Sequence of the second protein:
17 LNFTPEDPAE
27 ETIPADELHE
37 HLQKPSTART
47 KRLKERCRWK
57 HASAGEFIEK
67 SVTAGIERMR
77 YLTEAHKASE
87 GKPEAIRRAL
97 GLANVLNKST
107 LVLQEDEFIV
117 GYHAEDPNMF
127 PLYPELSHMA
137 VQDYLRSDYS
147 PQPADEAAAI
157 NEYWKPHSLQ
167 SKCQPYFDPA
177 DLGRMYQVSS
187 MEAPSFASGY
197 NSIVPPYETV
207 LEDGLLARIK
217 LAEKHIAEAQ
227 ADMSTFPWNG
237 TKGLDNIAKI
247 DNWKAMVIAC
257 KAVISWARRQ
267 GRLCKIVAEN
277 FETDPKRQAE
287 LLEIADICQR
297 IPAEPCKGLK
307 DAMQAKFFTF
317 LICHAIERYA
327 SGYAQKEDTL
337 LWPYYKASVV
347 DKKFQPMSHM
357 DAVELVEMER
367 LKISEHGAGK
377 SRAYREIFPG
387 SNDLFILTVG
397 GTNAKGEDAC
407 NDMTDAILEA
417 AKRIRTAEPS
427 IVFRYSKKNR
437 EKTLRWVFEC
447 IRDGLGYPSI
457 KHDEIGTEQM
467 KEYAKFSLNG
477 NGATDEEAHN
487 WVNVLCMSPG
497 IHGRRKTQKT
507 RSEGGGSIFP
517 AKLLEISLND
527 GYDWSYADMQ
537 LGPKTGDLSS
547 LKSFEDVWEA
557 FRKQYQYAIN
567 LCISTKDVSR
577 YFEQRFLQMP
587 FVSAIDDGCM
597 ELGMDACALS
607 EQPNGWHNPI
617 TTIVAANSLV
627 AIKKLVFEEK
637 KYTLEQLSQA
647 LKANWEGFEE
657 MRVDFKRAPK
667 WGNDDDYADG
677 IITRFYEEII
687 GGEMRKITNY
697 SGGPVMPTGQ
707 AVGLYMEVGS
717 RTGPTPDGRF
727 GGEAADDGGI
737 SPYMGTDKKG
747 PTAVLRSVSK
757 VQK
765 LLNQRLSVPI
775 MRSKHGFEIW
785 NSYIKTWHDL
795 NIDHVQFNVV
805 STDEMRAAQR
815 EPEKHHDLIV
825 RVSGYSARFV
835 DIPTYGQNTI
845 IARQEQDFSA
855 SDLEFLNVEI

Sequence of the first protein:
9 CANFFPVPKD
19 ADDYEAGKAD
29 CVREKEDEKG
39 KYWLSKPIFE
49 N

This data describes a binding interaction between two proteins.

Interface contacts:
Residue Q110 in the second protein contacts residue W41 in the first protein (closest heavy-atom distance 4.0 Å).
Residue R268 in the second protein contacts residue A19 in the first protein (closest heavy-atom distance 3.5 Å).
Residue R268 in the second protein is in contact with residue D28 in the first protein (closest heavy-atom distance 2.6 Å).
Residue T106 in the second protein contacts residue S43 in the first protein (closest heavy-atom distance 3.3 Å).
Residue N276 in the second protein contacts residue F13 in the first protein (closest heavy-atom distance 3.5 Å).
Residue E121 in the second protein is in contact with residue L42 in the first protein (closest heavy-atom distance 3.7 Å).
Residue V273 in the second protein interacts with residue W41 in the first protein (closest heavy-atom distance 3.5 Å).
Residue I272 in the second protein contacts residue F13 in the first protein (closest heavy-atom distance 3.7 Å).
Residue F277 in the second protein contacts residue W41 in the first protein (closest heavy-atom distance 3.4 Å).
Residue R52 in the second protein contacts residue K37 in the first protein (closest heavy-atom distance 3.2 Å).
Residue C53 in the second protein is in contact with residue K37 in the first protein (closest heavy-atom distance 3.5 Å).
Residue Q110 in the second protein contacts residue Y40 in the first protein (closest heavy-atom distance 3.7 Å).
Residue Q110 in the second protein contacts residue K39 in the first protein (closest heavy-atom distance 3.8 Å).
Residue T106 in the second protein contacts residue L42 in the first protein (closest heavy-atom distance 3.7 Å).
Residue R54 in the second protein interacts with residue Y40 in the first protein (closest heavy-atom distance 3.2 Å).
Residue R268 in the second protein is in contact with residue D21 in the first protein (closest heavy-atom distance 2.8 Å).
Residue N103 in the second protein is in contact with residue P45 in the first protein (closest heavy-atom distance 3.4 Å).
Residue E111 in the second protein interacts with residue G38 in the first protein (closest heavy-atom distance 3.2 Å).
Residue T106 in the second protein interacts with residue K44 in the first protein (closest heavy-atom distance 3.6 Å).
Residue V108 in the second protein is in contact with residue W41 in the first protein (closest heavy-atom distance 3.5 Å).
Residue R265 in the second protein is in contact with residue S43 in the first protein (closest heavy-atom distance 3.7 Å).
Residue R268 in the second protein contacts residue P16 in the first protein (closest heavy-atom distance 3.9 Å).
Residue L107 in the second protein contacts residue W41 in the first protein (closest heavy-atom distance 3.5 Å).
Residue L269 in the second protein contacts residue V30 in the first protein (closest heavy-atom distance 4.1 Å).
Residue E278 in the second protein contacts residue W41 in the first protein (closest heavy-atom distance 3.8 Å).
Residue K66 in the second protein is in contact with residue E36 in the first protein (closest heavy-atom distance 3.8 Å).
Residue S67 in the second protein interacts with residue E36 in the first protein (closest heavy-atom distance 3.5 Å).
Residue I272 in the second protein is in contact with residue D28 in the first protein (closest heavy-atom distance 4.0 Å).
Residue R54 in the second protein is in contact with residue K37 in the first protein (closest heavy-atom distance 3.5 Å).
Residue R265 in the second protein contacts residue D21 in the first protein (closest heavy-atom distance 3.4 Å).
Residue K104 in the second protein interacts with residue P45 in the first protein (closest heavy-atom distance 3.7 Å).
Residue S261 in the second protein is in contact with residue D21 in the first protein (closest heavy-atom distance 3.3 Å).
Residue E73 in the second protein interacts with residue K44 in the first protein (closest heavy-atom distance 3.3 Å).
Residue I260 in the second protein is in contact with residue D20 in the first protein (closest heavy-atom distance 3.8 Å).
Residue R265 in the second protein contacts residue P45 in the first protein (closest heavy-atom distance 3.4 Å).
Residue F277 in the second protein interacts with residue F13 in the first protein (closest heavy-atom distance 3.8 Å).
Residue R268 in the second protein is in contact with residue V15 in the first protein (closest heavy-atom distance 3.4 Å).
Residue S261 in the second protein contacts residue D20 in the first protein (closest heavy-atom distance 4.0 Å).
Residue R264 in the second protein interacts with residue D20 in the first protein (closest heavy-atom distance 2.4 Å).
Residue F277 in the second protein is in contact with residue N11 in the first protein (closest heavy-atom distance 4.0 Å).
Residue F277 in the second protein is in contact with residue V30 in the first protein (closest heavy-atom distance 3.7 Å).
Residue S105 in the second protein interacts with residue P45 in the first protein (closest heavy-atom distance 4.0 Å).
Residue N124 in the second protein is in contact with residue D35 in the first protein (closest heavy-atom distance 3.2 Å).
Residue R54 in the second protein is in contact with residue G38 in the first protein (closest heavy-atom distance 3.5 Å).
Residue L269 in the second protein contacts residue S43 in the first protein (closest heavy-atom distance 3.7 Å).
Residue S105 in the second protein is in contact with residue S43 in the first protein (closest heavy-atom distance 3.9 Å).
Residue E65 in the second protein interacts with residue K37 in the first protein (closest heavy-atom distance 3.1 Å).
Residue E111 in the second protein interacts with residue W41 in the first protein (closest heavy-atom distance 4.0 Å).
Residue V108 in the second protein is in contact with residue L42 in the first protein (closest heavy-atom distance 3.7 Å).
Residue P123 in the second protein is in contact with residue Y40 in the first protein (closest heavy-atom distance 3.7 Å).
Residue L107 in the second protein interacts with residue S43 in the first protein (closest heavy-atom distance 3.0 Å).
Residue L107 in the second protein contacts residue L42 in the first protein (closest heavy-atom distance 3.3 Å).
Residue R54 in the second protein is in contact with residue D35 in the first protein (closest heavy-atom distance 2.7 Å).
Residue E111 in the second protein contacts residue K39 in the first protein (closest heavy-atom distance 2.6 Å).
Residue L109 in the second protein interacts with residue W41 in the first protein (closest heavy-atom distance 2.7 Å).
Residue D122 in the second protein contacts residue Y40 in the first protein (closest heavy-atom distance 3.9 Å).
Residue I272 in the second protein interacts with residue V30 in the first protein (closest heavy-atom distance 3.8 Å).
Residue F277 in the second protein interacts with residue E32 in the first protein (closest heavy-atom distance 3.5 Å).
Residue Y77 in the second protein interacts with residue K44 in the first protein (closest heavy-atom distance 3.1 Å).
Residue L109 in the second protein is in contact with residue Y40 in the first protein (closest heavy-atom distance 3.2 Å).